Interface contacts:
Residue H86 in protein 2 is in contact with residue H48 in protein 1 (closest heavy-atom distance 3.2 Å).
Residue A24 in protein 2 is in contact with residue E18 in protein 1 (closest heavy-atom distance 3.5 Å).
Residue G84 in protein 2 is in contact with residue H48 in protein 1 (closest heavy-atom distance 3.5 Å).
Residue R28 in protein 2 contacts residue E23 in protein 1 (closest heavy-atom distance 2.7 Å).
Residue V21 in protein 2 contacts residue E23 in protein 1 (closest heavy-atom distance 2.8 Å).
Residue P83 in protein 2 contacts residue P47 in protein 1 (closest heavy-atom distance 4.2 Å).
Residue A24 in protein 2 interacts with residue L20 in protein 1 (closest heavy-atom distance 4.2 Å).
Residue H46 in protein 2 is in contact with residue H46 in protein 1 (closest heavy-atom distance 2.5 Å).
Residue V21 in protein 2 contacts residue V21 in protein 1 (closest heavy-atom distance 4.0 Å).
Residue V22 in protein 2 is in contact with residue V21 in protein 1 (closest heavy-atom distance 3.4 Å).
Residue Y81 in protein 2 is in contact with residue H48 in protein 1 (closest heavy-atom distance 4.3 Å).
Residue L25 in protein 2 contacts residue H48 in protein 1 (closest heavy-atom distance 3.4 Å).
Residue V22 in protein 2 contacts residue V22 in protein 1 (closest heavy-atom distance 4.3 Å).
Residue E23 in protein 2 interacts with residue E23 in protein 1 (closest heavy-atom distance 4.5 Å).
Residue H48 in protein 2 is in contact with residue L25 in protein 1 (closest heavy-atom distance 3.9 Å).
Residue H45 in protein 2 contacts residue P83 in protein 1 (closest heavy-atom distance 3.5 Å).
Residue H48 in protein 2 contacts residue T85 in protein 1 (closest heavy-atom distance 3.1 Å).
Residue E23 in protein 2 interacts with residue H19 in protein 1 (closest heavy-atom distance 3.4 Å).
Residue H48 in protein 2 is in contact with residue Y81 in protein 1 (closest heavy-atom distance 4.6 Å).
Residue G26 in protein 2 contacts residue E18 in protein 1 (closest heavy-atom distance 2.6 Å).
Residue L25 in protein 2 contacts residue E18 in protein 1 (closest heavy-atom distance 3.3 Å).
Residue A88 in protein 2 is in contact with residue H48 in protein 1 (closest heavy-atom distance 3.6 Å).
Residue H46 in protein 2 is in contact with residue Y81 in protein 1 (closest heavy-atom distance 2.8 Å).
Residue H45 in protein 2 interacts with residue Y81 in protein 1 (closest heavy-atom distance 4.0 Å).
Residue L25 in protein 2 is in contact with residue D15 in protein 1 (closest heavy-atom distance 4.5 Å).
Residue G26 in protein 2 interacts with residue D15 in protein 1 (closest heavy-atom distance 3.9 Å).
Residue G50 in protein 2 is in contact with residue L25 in protein 1 (closest heavy-atom distance 4.1 Å).
Residue R82 in protein 2 is in contact with residue H48 in protein 1 (closest heavy-atom distance 4.5 Å).
Residue E27 in protein 2 is in contact with residue E18 in protein 1 (closest heavy-atom distance 4.4 Å).
Residue E18 in protein 2 is in contact with residue L25 in protein 1 (closest heavy-atom distance 3.3 Å).
Residue H48 in protein 2 interacts with residue A88 in protein 1 (closest heavy-atom distance 3.5 Å).
Residue L25 in protein 2 interacts with residue G50 in protein 1 (closest heavy-atom distance 4.1 Å).
Residue P47 in protein 2 contacts residue R82 in protein 1 (closest heavy-atom distance 4.5 Å).
Residue E23 in protein 2 contacts residue L20 in protein 1 (closest heavy-atom distance 3.8 Å).
Residue H48 in protein 2 interacts with residue H86 in protein 1 (closest heavy-atom distance 2.9 Å).
Residue Y81 in protein 2 interacts with residue H46 in protein 1 (closest heavy-atom distance 3.1 Å).
Residue L25 in protein 2 is in contact with residue L49 in protein 1 (closest heavy-atom distance 3.6 Å).
Residue A24 in protein 2 is in contact with residue L49 in protein 1 (closest heavy-atom distance 4.0 Å).
Residue R87 in protein 2 interacts with residue H48 in protein 1 (closest heavy-atom distance 4.4 Å).
Residue L49 in protein 2 is in contact with residue V22 in protein 1 (closest heavy-atom distance 4.5 Å).
Residue V22 in protein 2 contacts residue L20 in protein 1 (closest heavy-atom distance 3.8 Å).
Residue A44 in protein 2 interacts with residue P83 in protein 1 (closest heavy-atom distance 4.2 Å).
Residue V21 in protein 2 is in contact with residue V22 in protein 1 (closest heavy-atom distance 3.4 Å).
Residue P47 in protein 2 contacts residue P83 in protein 1 (closest heavy-atom distance 4.2 Å).
Residue L49 in protein 2 interacts with residue Y81 in protein 1 (closest heavy-atom distance 4.3 Å).
Residue H19 in protein 2 interacts with residue E23 in protein 1 (closest heavy-atom distance 3.9 Å).
Residue L20 in protein 2 interacts with residue E23 in protein 1 (closest heavy-atom distance 4.0 Å).
Residue H48 in protein 2 is in contact with residue R87 in protein 1 (closest heavy-atom distance 3.5 Å).
Residue L49 in protein 2 is in contact with residue L25 in protein 1 (closest heavy-atom distance 3.9 Å).
Residue Y81 in protein 2 contacts residue H45 in protein 1 (closest heavy-atom distance 4.1 Å).
Residue P83 in protein 2 is in contact with residue H45 in protein 1 (closest heavy-atom distance 3.5 Å).
Residue P47 in protein 2 is in contact with residue Y81 in protein 1 (closest heavy-atom distance 2.8 Å).
Residue R28 in protein 2 interacts with residue R28 in protein 1 (closest heavy-atom distance 3.6 Å).
Residue L20 in protein 2 contacts residue V22 in protein 1 (closest heavy-atom distance 3.2 Å).
Residue Y81 in protein 2 interacts with residue L49 in protein 1 (closest heavy-atom distance 3.7 Å).
Residue Y81 in protein 2 is in contact with residue P47 in protein 1 (closest heavy-atom distance 2.8 Å).
Residue L49 in protein 2 interacts with residue A24 in protein 1 (closest heavy-atom distance 3.6 Å).
Residue E23 in protein 2 is in contact with residue V21 in protein 1 (closest heavy-atom distance 2.8 Å).
Residue P47 in protein 2 interacts with residue G84 in protein 1 (closest heavy-atom distance 4.6 Å).
Residue E23 in protein 2 contacts residue R28 in protein 1 (closest heavy-atom distance 2.8 Å).

Sequence of protein 2:
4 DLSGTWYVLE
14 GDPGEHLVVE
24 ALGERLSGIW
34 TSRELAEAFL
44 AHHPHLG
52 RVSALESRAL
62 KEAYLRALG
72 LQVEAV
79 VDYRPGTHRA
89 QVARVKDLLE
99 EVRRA

Sequence of protein 1:
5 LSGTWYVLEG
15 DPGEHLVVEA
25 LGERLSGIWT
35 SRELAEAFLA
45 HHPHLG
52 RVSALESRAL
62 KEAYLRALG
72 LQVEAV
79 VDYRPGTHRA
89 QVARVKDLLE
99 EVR

The following describes two proteins that form a bound complex.